Sequence of protein 2:
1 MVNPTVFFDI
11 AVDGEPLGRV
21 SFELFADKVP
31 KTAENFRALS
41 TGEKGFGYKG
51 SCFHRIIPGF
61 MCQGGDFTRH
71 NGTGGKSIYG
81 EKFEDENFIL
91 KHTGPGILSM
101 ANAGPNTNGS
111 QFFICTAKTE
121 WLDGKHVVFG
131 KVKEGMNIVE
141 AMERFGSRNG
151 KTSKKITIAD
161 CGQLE

Sequence of protein 1:
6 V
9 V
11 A

Interface contacts:
Residue G72 in protein 2 is in contact with residue V6 in protein 1 (closest heavy-atom distance 4.0 Å).
Residue Q63 in protein 2 contacts residue V6 in protein 1 (closest heavy-atom distance 4.6 Å).
Residue Q111 in protein 2 interacts with residue V6 in protein 1 (closest heavy-atom distance 3.4 Å).
Residue A101 in protein 2 contacts residue V6 in protein 1 (closest heavy-atom distance 3.8 Å).
Residue A103 in protein 2 is in contact with residue V6 in protein 1 (closest heavy-atom distance 3.5 Å).
Residue R55 in protein 2 interacts with residue V9 in protein 1 (closest heavy-atom distance 3.6 Å).
Residue N102 in protein 2 is in contact with residue V6 in protein 1 (closest heavy-atom distance 2.9 Å).
Residue G74 in protein 2 interacts with residue V6 in protein 1 (closest heavy-atom distance 4.4 Å).
Residue T73 in protein 2 is in contact with residue V6 in protein 1 (closest heavy-atom distance 3.7 Å).

These two protein chains interact to form a complex.